This data describes a binding interaction between two proteins.

Sequence of the first protein:
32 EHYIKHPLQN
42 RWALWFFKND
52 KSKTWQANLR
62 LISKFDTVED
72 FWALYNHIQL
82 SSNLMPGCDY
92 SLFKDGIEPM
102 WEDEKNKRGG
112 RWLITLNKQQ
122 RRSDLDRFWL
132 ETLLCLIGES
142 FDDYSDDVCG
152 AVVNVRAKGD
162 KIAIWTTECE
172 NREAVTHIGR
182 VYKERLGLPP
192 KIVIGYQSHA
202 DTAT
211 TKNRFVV

Sequence of the second protein:
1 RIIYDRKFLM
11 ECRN

Residue-level contacts at the interface:
Residue L39 in the first protein is in contact with residue I2 in the second protein (closest heavy-atom distance 4.0 Å).
Residue I138 in the first protein interacts with residue I2 in the second protein (closest heavy-atom distance 4.9 Å).
Residue D144 in the first protein is in contact with residue R1 in the second protein (closest heavy-atom distance 4.0 Å).
Residue S141 in the first protein is in contact with residue Y4 in the second protein (closest heavy-atom distance 4.5 Å).
Residue E70 in the first protein interacts with residue C12 in the second protein (closest heavy-atom distance 5.0 Å).
Residue L135 in the first protein interacts with residue M10 in the second protein (closest heavy-atom distance 3.8 Å).
Residue I138 in the first protein is in contact with residue Y4 in the second protein (closest heavy-atom distance 4.5 Å).
Residue P38 in the first protein interacts with residue Y4 in the second protein (closest heavy-atom distance 2.6 Å).
Residue N77 in the first protein contacts residue R13 in the second protein (closest heavy-atom distance 2.9 Å).
Residue W73 in the first protein interacts with residue M10 in the second protein (closest heavy-atom distance 3.9 Å).
Residue W73 in the first protein contacts residue C12 in the second protein (closest heavy-atom distance 3.6 Å).
Residue D147 in the first protein is in contact with residue R1 in the second protein (closest heavy-atom distance 3.1 Å).
Residue W73 in the first protein is in contact with residue L9 in the second protein (closest heavy-atom distance 2.9 Å).
Residue H37 in the first protein contacts residue Y4 in the second protein (closest heavy-atom distance 3.5 Å).
Residue L135 in the first protein is in contact with residue R6 in the second protein (closest heavy-atom distance 4.3 Å).
Residue G139 in the first protein is in contact with residue I2 in the second protein (closest heavy-atom distance 4.1 Å).
Residue G139 in the first protein is in contact with residue I3 in the second protein (closest heavy-atom distance 3.4 Å).
Residue R186 in the first protein contacts residue D5 in the second protein (closest heavy-atom distance 4.9 Å).
Residue I138 in the first protein contacts residue L9 in the second protein (closest heavy-atom distance 4.2 Å).
Residue V69 in the first protein is in contact with residue Y4 in the second protein (closest heavy-atom distance 4.0 Å).
Residue Q40 in the first protein contacts residue R1 in the second protein (closest heavy-atom distance 3.4 Å).
Residue E132 in the first protein contacts residue R6 in the second protein (closest heavy-atom distance 2.9 Å).
Residue V69 in the first protein is in contact with residue F8 in the second protein (closest heavy-atom distance 4.5 Å).
Residue G139 in the first protein interacts with residue L9 in the second protein (closest heavy-atom distance 4.3 Å).
Residue H37 in the first protein is in contact with residue C12 in the second protein (closest heavy-atom distance 4.9 Å).
Residue Q40 in the first protein interacts with residue I2 in the second protein (closest heavy-atom distance 2.8 Å).
Residue R186 in the first protein is in contact with residue R6 in the second protein (closest heavy-atom distance 3.8 Å).
Residue L39 in the first protein contacts residue L9 in the second protein (closest heavy-atom distance 4.9 Å).
Residue P38 in the first protein is in contact with residue I2 in the second protein (closest heavy-atom distance 3.4 Å).
Residue R186 in the first protein contacts residue Y4 in the second protein (closest heavy-atom distance 4.4 Å).
Residue V69 in the first protein is in contact with residue C12 in the second protein (closest heavy-atom distance 3.6 Å).
Residue L135 in the first protein is in contact with residue L9 in the second protein (closest heavy-atom distance 3.7 Å).
Residue N77 in the first protein interacts with residue N14 in the second protein (closest heavy-atom distance 4.8 Å).
Residue H37 in the first protein is in contact with residue F8 in the second protein (closest heavy-atom distance 3.5 Å).
Residue G139 in the first protein is in contact with residue Y4 in the second protein (closest heavy-atom distance 3.1 Å).
Residue W73 in the first protein interacts with residue R13 in the second protein (closest heavy-atom distance 3.4 Å).
Residue E140 in the first protein is in contact with residue I2 in the second protein (closest heavy-atom distance 3.5 Å).
Residue D143 in the first protein contacts residue R1 in the second protein (closest heavy-atom distance 4.1 Å).
Residue V69 in the first protein contacts residue L9 in the second protein (closest heavy-atom distance 3.6 Å).
Residue L131 in the first protein interacts with residue M10 in the second protein (closest heavy-atom distance 4.0 Å).
Residue E140 in the first protein is in contact with residue R1 in the second protein (closest heavy-atom distance 4.8 Å).
Residue L39 in the first protein interacts with residue Y4 in the second protein (closest heavy-atom distance 3.9 Å).
Residue E140 in the first protein contacts residue I3 in the second protein (closest heavy-atom distance 3.9 Å).